Sequence of the first protein:
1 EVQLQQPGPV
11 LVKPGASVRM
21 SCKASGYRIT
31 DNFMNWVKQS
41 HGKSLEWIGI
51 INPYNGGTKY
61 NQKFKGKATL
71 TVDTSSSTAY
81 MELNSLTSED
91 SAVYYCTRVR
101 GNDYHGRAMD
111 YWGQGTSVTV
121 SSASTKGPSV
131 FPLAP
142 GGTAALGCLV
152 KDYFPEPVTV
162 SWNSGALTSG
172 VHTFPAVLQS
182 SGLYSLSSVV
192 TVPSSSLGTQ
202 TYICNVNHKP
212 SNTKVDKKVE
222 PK

Contacts between the two chains:
Residue K59 in the first protein contacts residue F3 in the second protein (closest heavy-atom distance 4.1 Å).
Residue Y60 in the first protein contacts residue F3 in the second protein (closest heavy-atom distance 4.2 Å).
Residue K59 in the first protein contacts residue Y10 in the second protein (closest heavy-atom distance 4.4 Å).
Residue K59 in the first protein interacts with residue L7 in the second protein (closest heavy-atom distance 4.2 Å).
Residue G57 in the first protein is in contact with residue Y10 in the second protein (closest heavy-atom distance 2.9 Å).
Residue R107 in the first protein contacts residue F11 in the second protein (closest heavy-atom distance 3.3 Å).
Residue T58 in the first protein is in contact with residue Y10 in the second protein (closest heavy-atom distance 4.0 Å).
Residue N102 in the first protein contacts residue D8 in the second protein (closest heavy-atom distance 4.7 Å).
Residue G101 in the first protein interacts with residue F11 in the second protein (closest heavy-atom distance 4.7 Å).
Residue I50 in the first protein is in contact with residue F11 in the second protein (closest heavy-atom distance 3.9 Å).
Residue F33 in the first protein interacts with residue F11 in the second protein (closest heavy-atom distance 4.0 Å).
Residue V99 in the first protein is in contact with residue F11 in the second protein (closest heavy-atom distance 4.4 Å).
Residue K59 in the first protein contacts residue E6 in the second protein (closest heavy-atom distance 3.1 Å).
Residue I50 in the first protein contacts residue Y10 in the second protein (closest heavy-atom distance 3.5 Å).
Residue N102 in the first protein interacts with residue F11 in the second protein (closest heavy-atom distance 3.6 Å).
Residue N52 in the first protein interacts with residue Y10 in the second protein (closest heavy-atom distance 3.1 Å).
Residue F33 in the first protein is in contact with residue Y10 in the second protein (closest heavy-atom distance 3.4 Å).
Residue W47 in the first protein interacts with residue F3 in the second protein (closest heavy-atom distance 4.8 Å).
Residue I51 in the first protein is in contact with residue Y10 in the second protein (closest heavy-atom distance 3.4 Å).
Residue R107 in the first protein interacts with residue L7 in the second protein (closest heavy-atom distance 4.0 Å).
Residue R107 in the first protein interacts with residue D8 in the second protein (closest heavy-atom distance 2.9 Å).

Sequence of the second protein:
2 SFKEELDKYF

This data describes a binding interaction between two proteins.